Interface contacts:
Residue W235 in protein 2 interacts with residue C50 in protein 1 (closest heavy-atom distance 3.1 Å).
Residue W235 in protein 2 is in contact with residue G49 in protein 1 (closest heavy-atom distance 4.1 Å).
Residue W235 in protein 2 is in contact with residue I48 in protein 1 (closest heavy-atom distance 2.4 Å).
Residue Y234 in protein 2 is in contact with residue G49 in protein 1 (closest heavy-atom distance 4.3 Å).
Residue Y234 in protein 2 is in contact with residue N47 in protein 1 (closest heavy-atom distance 4.0 Å).
Residue R61 in protein 2 interacts with residue M35 in protein 1 (closest heavy-atom distance 3.8 Å).
Residue Y234 in protein 2 is in contact with residue I48 in protein 1 (closest heavy-atom distance 3.2 Å).

Sequence of protein 1:
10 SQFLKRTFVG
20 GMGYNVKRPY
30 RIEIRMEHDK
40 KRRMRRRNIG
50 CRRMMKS

This data describes a binding interaction between two proteins.

Sequence of protein 2:
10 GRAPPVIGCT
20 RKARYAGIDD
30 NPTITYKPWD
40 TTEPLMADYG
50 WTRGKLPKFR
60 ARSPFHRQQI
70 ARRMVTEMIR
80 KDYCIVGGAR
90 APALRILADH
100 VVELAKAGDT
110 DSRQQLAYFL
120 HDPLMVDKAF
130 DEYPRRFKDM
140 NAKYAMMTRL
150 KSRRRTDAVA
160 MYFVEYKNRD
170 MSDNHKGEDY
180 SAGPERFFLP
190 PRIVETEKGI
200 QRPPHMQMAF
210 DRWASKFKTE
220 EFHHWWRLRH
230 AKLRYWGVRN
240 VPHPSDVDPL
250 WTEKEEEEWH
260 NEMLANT